These two protein chains interact to form a complex.

Sequence of the second protein:
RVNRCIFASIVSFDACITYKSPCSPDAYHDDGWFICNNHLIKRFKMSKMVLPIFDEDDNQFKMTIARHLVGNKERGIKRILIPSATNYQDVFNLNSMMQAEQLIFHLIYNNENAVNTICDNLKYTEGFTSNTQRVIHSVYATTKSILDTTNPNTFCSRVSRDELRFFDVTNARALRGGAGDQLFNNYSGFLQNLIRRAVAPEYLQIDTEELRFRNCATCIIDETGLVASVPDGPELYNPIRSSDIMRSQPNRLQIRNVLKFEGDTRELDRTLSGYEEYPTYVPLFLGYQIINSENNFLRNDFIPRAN

Sequence of the first protein:
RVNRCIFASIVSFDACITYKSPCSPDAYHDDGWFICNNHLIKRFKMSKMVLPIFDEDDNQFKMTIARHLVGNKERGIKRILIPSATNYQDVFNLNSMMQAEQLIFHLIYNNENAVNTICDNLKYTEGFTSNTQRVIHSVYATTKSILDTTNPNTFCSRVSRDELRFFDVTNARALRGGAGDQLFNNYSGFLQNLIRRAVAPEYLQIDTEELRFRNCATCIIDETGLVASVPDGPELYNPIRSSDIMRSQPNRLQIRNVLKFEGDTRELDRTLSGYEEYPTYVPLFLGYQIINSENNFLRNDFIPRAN

Interface contacts:
Residue Y288 in the second protein interacts with residue V63 in the first protein (closest heavy-atom distance 3.2 Å).
Residue D70 in the second protein is in contact with residue K273 in the first protein (closest heavy-atom distance 3.4 Å).
Residue N313 in the second protein is in contact with residue E280 in the first protein (closest heavy-atom distance 2.4 Å).
Residue E69 in the second protein interacts with residue P252 in the first protein (closest heavy-atom distance 3.1 Å).
Residue Q73 in the second protein contacts residue T278 in the first protein (closest heavy-atom distance 2.2 Å).
Residue R227 in the second protein contacts residue Y291 in the first protein (closest heavy-atom distance 2.7 Å).
Residue H42 in the second protein is in contact with residue Y288 in the first protein (closest heavy-atom distance 2.6 Å).
Residue D68 in the second protein interacts with residue K273 in the first protein (closest heavy-atom distance 3.4 Å).
Residue N72 in the second protein is in contact with residue F274 in the first protein (closest heavy-atom distance 3.0 Å).
Residue R225 in the second protein interacts with residue P247 in the first protein (closest heavy-atom distance 2.4 Å).
Residue R225 in the second protein contacts residue G246 in the first protein (closest heavy-atom distance 3.1 Å).
Residue Y250 in the second protein is in contact with residue R225 in the first protein (closest heavy-atom distance 3.1 Å).
Residue Q73 in the second protein contacts residue D282 in the first protein (closest heavy-atom distance 3.2 Å).
Residue L272 in the second protein is in contact with residue E222 in the first protein (closest heavy-atom distance 3.2 Å).
Residue P65 in the second protein is in contact with residue T293 in the first protein (closest heavy-atom distance 3.2 Å).
Residue Y250 in the second protein contacts residue F67 in the first protein (closest heavy-atom distance 2.2 Å).
Residue K273 in the second protein is in contact with residue N72 in the first protein (closest heavy-atom distance 2.5 Å).
Residue E290 in the second protein contacts residue P65 in the first protein (closest heavy-atom distance 3.1 Å).
Residue T284 in the second protein contacts residue D43 in the first protein (closest heavy-atom distance 3.2 Å).
Residue Y291 in the second protein is in contact with residue R227 in the first protein (closest heavy-atom distance 2.8 Å).
Residue T278 in the second protein contacts residue Q73 in the first protein (closest heavy-atom distance 2.3 Å).
Residue P247 in the second protein is in contact with residue R225 in the first protein (closest heavy-atom distance 2.4 Å).
Residue C229 in the second protein contacts residue N228 in the first protein (closest heavy-atom distance 2.7 Å).
Residue V63 in the second protein interacts with residue Y288 in the first protein (closest heavy-atom distance 3.1 Å).
Residue G246 in the second protein interacts with residue R225 in the first protein (closest heavy-atom distance 3.2 Å).
Residue N228 in the second protein contacts residue A230 in the first protein (closest heavy-atom distance 2.6 Å).
Residue M62 in the second protein is in contact with residue Y288 in the first protein (closest heavy-atom distance 3.1 Å).
Residue Y288 in the second protein interacts with residue M62 in the first protein (closest heavy-atom distance 3.1 Å).
Residue N228 in the second protein interacts with residue C229 in the first protein (closest heavy-atom distance 2.8 Å).
Residue E69 in the second protein contacts residue N270 in the first protein (closest heavy-atom distance 3.1 Å).
Residue E290 in the second protein interacts with residue V63 in the first protein (closest heavy-atom distance 2.7 Å).
Residue Y291 in the second protein is in contact with residue Y294 in the first protein (closest heavy-atom distance 3.2 Å).
Residue E222 in the second protein contacts residue L272 in the first protein (closest heavy-atom distance 3.1 Å).
Residue R225 in the second protein interacts with residue Y250 in the first protein (closest heavy-atom distance 2.8 Å).
Residue D68 in the second protein contacts residue Y250 in the first protein (closest heavy-atom distance 3.4 Å).
Residue F274 in the second protein contacts residue F67 in the first protein (closest heavy-atom distance 3.4 Å).
Residue R227 in the second protein interacts with residue L249 in the first protein (closest heavy-atom distance 3.3 Å).
Residue K273 in the second protein interacts with residue D68 in the first protein (closest heavy-atom distance 3.0 Å).
Residue P296 in the second protein is in contact with residue Y291 in the first protein (closest heavy-atom distance 3.4 Å).
Residue V63 in the second protein contacts residue E290 in the first protein (closest heavy-atom distance 2.6 Å).
Residue D277 in the second protein is in contact with residue L311 in the first protein (closest heavy-atom distance 3.2 Å).
Residue D68 in the second protein contacts residue P252 in the first protein (closest heavy-atom distance 3.4 Å).
Residue D68 in the second protein is in contact with residue F274 in the first protein (closest heavy-atom distance 3.4 Å).
Residue L281 in the second protein contacts residue L311 in the first protein (closest heavy-atom distance 3.3 Å).
Residue A230 in the second protein contacts residue N228 in the first protein (closest heavy-atom distance 2.7 Å).
Residue F274 in the second protein is in contact with residue N72 in the first protein (closest heavy-atom distance 2.8 Å).
Residue T293 in the second protein is in contact with residue P65 in the first protein (closest heavy-atom distance 3.2 Å).
Residue F67 in the second protein contacts residue Y250 in the first protein (closest heavy-atom distance 2.3 Å).
Residue D43 in the second protein is in contact with residue T284 in the first protein (closest heavy-atom distance 3.0 Å).
Residue F274 in the second protein interacts with residue D68 in the first protein (closest heavy-atom distance 3.4 Å).
Residue E280 in the second protein contacts residue N313 in the first protein (closest heavy-atom distance 2.4 Å).
Residue C229 in the second protein contacts residue C229 in the first protein (closest heavy-atom distance 2.0 Å).
Residue P247 in the second protein is in contact with residue Y216 in the first protein (closest heavy-atom distance 3.4 Å).
Residue N228 in the second protein is in contact with residue N228 in the first protein (closest heavy-atom distance 3.0 Å).
Residue D282 in the second protein contacts residue Q73 in the first protein (closest heavy-atom distance 3.2 Å).
Residue Y288 in the second protein is in contact with residue H42 in the first protein (closest heavy-atom distance 3.1 Å).
Residue L311 in the second protein interacts with residue D277 in the first protein (closest heavy-atom distance 3.2 Å).
Residue N270 in the second protein contacts residue E69 in the first protein (closest heavy-atom distance 3.1 Å).
Residue Y294 in the second protein is in contact with residue Y291 in the first protein (closest heavy-atom distance 3.4 Å).
Residue P65 in the second protein contacts residue E290 in the first protein (closest heavy-atom distance 3.1 Å).